Sequence of the first protein:
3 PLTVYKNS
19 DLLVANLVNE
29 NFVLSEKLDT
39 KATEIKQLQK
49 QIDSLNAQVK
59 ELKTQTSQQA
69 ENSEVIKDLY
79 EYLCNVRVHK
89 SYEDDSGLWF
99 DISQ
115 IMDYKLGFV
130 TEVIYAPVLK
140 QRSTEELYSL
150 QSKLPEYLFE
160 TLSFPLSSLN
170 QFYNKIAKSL

Sequence of the second protein:
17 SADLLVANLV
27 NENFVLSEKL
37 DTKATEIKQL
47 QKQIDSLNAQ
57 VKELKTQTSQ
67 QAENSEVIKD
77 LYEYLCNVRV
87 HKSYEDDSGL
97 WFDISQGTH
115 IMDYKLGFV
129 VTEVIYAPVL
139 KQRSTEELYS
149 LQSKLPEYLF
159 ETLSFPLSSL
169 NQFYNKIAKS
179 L

This data describes a binding interaction between two proteins.

Interface contacts:
Residue L32 in the first protein contacts residue S33 in the second protein (closest heavy-atom distance 3.9 Å).
Residue F122 in the first protein contacts residue L77 in the second protein (closest heavy-atom distance 3.7 Å).
Residue V86 in the first protein is in contact with residue Y78 in the second protein (closest heavy-atom distance 3.5 Å).
Residue V6 in the first protein interacts with residue A18 in the second protein (closest heavy-atom distance 3.8 Å).
Residue V6 in the first protein contacts residue V22 in the second protein (closest heavy-atom distance 3.9 Å).
Residue L53 in the first protein interacts with residue L53 in the second protein (closest heavy-atom distance 3.7 Å).
Residue L77 in the first protein is in contact with residue V86 in the second protein (closest heavy-atom distance 3.2 Å).
Residue N29 in the first protein contacts residue L32 in the second protein (closest heavy-atom distance 3.7 Å).
Residue T64 in the first protein is in contact with residue T64 in the second protein (closest heavy-atom distance 3.4 Å).
Residue Q56 in the first protein interacts with residue K61 in the second protein (closest heavy-atom distance 3.7 Å).
Residue L36 in the first protein is in contact with residue L32 in the second protein (closest heavy-atom distance 3.7 Å).
Residue S71 in the first protein contacts residue S71 in the second protein (closest heavy-atom distance 3.9 Å).
Residue L77 in the first protein interacts with residue F98 in the second protein (closest heavy-atom distance 3.6 Å).
Residue S33 in the first protein contacts residue L32 in the second protein (closest heavy-atom distance 3.8 Å).
Residue N169 in the first protein is in contact with residue L81 in the second protein (closest heavy-atom distance 2.8 Å).
Residue Y172 in the first protein is in contact with residue L81 in the second protein (closest heavy-atom distance 3.0 Å).
Residue Q67 in the first protein interacts with residue Q67 in the second protein (closest heavy-atom distance 2.4 Å).
Residue Y78 in the first protein contacts residue V86 in the second protein (closest heavy-atom distance 3.7 Å).
Residue I50 in the first protein interacts with residue L53 in the second protein (closest heavy-atom distance 4.0 Å).
Residue L32 in the first protein contacts residue L32 in the second protein (closest heavy-atom distance 3.6 Å).
Residue C82 in the first protein contacts residue C82 in the second protein (closest heavy-atom distance 3.8 Å).
Residue L81 in the first protein interacts with residue L168 in the second protein (closest heavy-atom distance 3.9 Å).
Residue Q49 in the first protein is in contact with residue I50 in the second protein (closest heavy-atom distance 3.3 Å).
Residue L25 in the first protein interacts with residue L25 in the second protein (closest heavy-atom distance 4.0 Å).
Residue V57 in the first protein interacts with residue V57 in the second protein (closest heavy-atom distance 3.5 Å).
Residue Y78 in the first protein interacts with residue V84 in the second protein (closest heavy-atom distance 3.3 Å).
Residue I43 in the first protein contacts residue L46 in the second protein (closest heavy-atom distance 4.0 Å).
Residue L53 in the first protein interacts with residue N54 in the second protein (closest heavy-atom distance 2.8 Å).
Residue I50 in the first protein interacts with residue I50 in the second protein (closest heavy-atom distance 3.8 Å).
Residue I50 in the first protein is in contact with residue Q49 in the second protein (closest heavy-atom distance 3.2 Å).
Residue L165 in the first protein interacts with residue Y80 in the second protein (closest heavy-atom distance 3.4 Å).
Residue N29 in the first protein is in contact with residue N29 in the second protein (closest heavy-atom distance 3.1 Å).
Residue I74 in the first protein is in contact with residue V86 in the second protein (closest heavy-atom distance 3.6 Å).
Residue V86 in the first protein is in contact with residue L77 in the second protein (closest heavy-atom distance 3.6 Å).
Residue L46 in the first protein contacts residue L46 in the second protein (closest heavy-atom distance 4.0 Å).
Residue L60 in the first protein contacts residue L60 in the second protein (closest heavy-atom distance 3.8 Å).
Residue F98 in the first protein contacts residue V73 in the second protein (closest heavy-atom distance 3.6 Å).
Residue V86 in the first protein is in contact with residue I74 in the second protein (closest heavy-atom distance 3.9 Å).
Residue L25 in the first protein is in contact with residue N29 in the second protein (closest heavy-atom distance 3.5 Å).
Residue K35 in the first protein contacts residue L36 in the second protein (closest heavy-atom distance 3.9 Å).
Residue K8 in the first protein is in contact with residue A18 in the second protein (closest heavy-atom distance 3.8 Å).
Residue L32 in the first protein is in contact with residue L36 in the second protein (closest heavy-atom distance 4.0 Å).
Residue V73 in the first protein contacts residue F98 in the second protein (closest heavy-atom distance 3.6 Å).
Residue V57 in the first protein contacts residue Q56 in the second protein (closest heavy-atom distance 3.6 Å).
Residue I50 in the first protein is in contact with residue L46 in the second protein (closest heavy-atom distance 3.7 Å).
Residue N54 in the first protein contacts residue L53 in the second protein (closest heavy-atom distance 3.4 Å).
Residue L81 in the first protein interacts with residue N169 in the second protein (closest heavy-atom distance 3.4 Å).
Residue V84 in the first protein is in contact with residue Y78 in the second protein (closest heavy-atom distance 3.5 Å).
Residue L168 in the first protein interacts with residue L81 in the second protein (closest heavy-atom distance 3.9 Å).
Residue L36 in the first protein is in contact with residue K35 in the second protein (closest heavy-atom distance 3.9 Å).
Residue Y78 in the first protein contacts residue Y78 in the second protein (closest heavy-atom distance 3.8 Å).
Residue L81 in the first protein interacts with residue Y172 in the second protein (closest heavy-atom distance 3.2 Å).
Residue L36 in the first protein contacts residue K39 in the second protein (closest heavy-atom distance 3.6 Å).
Residue L25 in the first protein is in contact with residue V26 in the second protein (closest heavy-atom distance 3.5 Å).
Residue E42 in the first protein contacts residue I43 in the second protein (closest heavy-atom distance 3.8 Å).
Residue N169 in the first protein interacts with residue N83 in the second protein (closest heavy-atom distance 4.0 Å).
Residue L60 in the first protein interacts with residue K61 in the second protein (closest heavy-atom distance 3.8 Å).
Residue I43 in the first protein contacts residue E42 in the second protein (closest heavy-atom distance 3.4 Å).
Residue L32 in the first protein is in contact with residue N29 in the second protein (closest heavy-atom distance 3.4 Å).
Residue L36 in the first protein is in contact with residue L36 in the second protein (closest heavy-atom distance 3.5 Å).